This data describes a binding interaction between two proteins.

Residue-level contacts at the interface:
Residue L107 in chain A interacts with residue I102 in chain B (closest heavy-atom distance 3.9 Å).
Residue V141 in chain A contacts residue I92 in chain B (closest heavy-atom distance 3.9 Å).
Residue L103 in chain A contacts residue L131 in chain B (closest heavy-atom distance 3.7 Å).
Residue N91 in chain A interacts with residue L131 in chain B (closest heavy-atom distance 3.8 Å).
Residue V148 in chain A is in contact with residue G93 in chain B (closest heavy-atom distance 3.5 Å).
Residue K93 in chain A is in contact with residue N132 in chain B (closest heavy-atom distance 2.7 Å).
Residue G109 in chain A contacts residue S99 in chain B (closest heavy-atom distance 4.5 Å).
Residue A65 in chain A is in contact with residue A96 in chain B (closest heavy-atom distance 3.7 Å).
Residue L103 in chain A is in contact with residue I130 in chain B (closest heavy-atom distance 3.7 Å).
Residue G146 in chain A is in contact with residue G93 in chain B (closest heavy-atom distance 3.3 Å).
Residue G144 in chain A interacts with residue N101 in chain B (closest heavy-atom distance 4.4 Å).
Residue V148 in chain A is in contact with residue I92 in chain B (closest heavy-atom distance 4.0 Å).
Residue F89 in chain A contacts residue S124 in chain B (closest heavy-atom distance 3.4 Å).
Residue L103 in chain A contacts residue N127 in chain B (closest heavy-atom distance 3.5 Å).
Residue R101 in chain A interacts with residue L131 in chain B (closest heavy-atom distance 3.9 Å).
Residue L107 in chain A contacts residue E120 in chain B (closest heavy-atom distance 3.7 Å).
Residue K93 in chain A interacts with residue L131 in chain B (closest heavy-atom distance 3.6 Å).
Residue D67 in chain A contacts residue I92 in chain B (closest heavy-atom distance 3.8 Å).
Residue S105 in chain A contacts residue S99 in chain B (closest heavy-atom distance 4.3 Å).
Residue A65 in chain A contacts residue I92 in chain B (closest heavy-atom distance 3.6 Å).
Residue D143 in chain A is in contact with residue A96 in chain B (closest heavy-atom distance 3.2 Å).
Residue F64 in chain A interacts with residue S99 in chain B (closest heavy-atom distance 3.4 Å).
Residue N91 in chain A contacts residue N127 in chain B (closest heavy-atom distance 3.4 Å).
Residue V104 in chain A contacts residue I92 in chain B (closest heavy-atom distance 4.5 Å).
Residue D143 in chain A contacts residue G93 in chain B (closest heavy-atom distance 4.5 Å).
Residue G142 in chain A interacts with residue G93 in chain B (closest heavy-atom distance 4.2 Å).
Residue F89 in chain A is in contact with residue E120 in chain B (closest heavy-atom distance 4.0 Å).
Residue L103 in chain A interacts with residue I92 in chain B (closest heavy-atom distance 4.2 Å).
Residue S140 in chain A interacts with residue I92 in chain B (closest heavy-atom distance 3.7 Å).
Residue G144 in chain A is in contact with residue A96 in chain B (closest heavy-atom distance 4.4 Å).
Residue S105 in chain A is in contact with residue I123 in chain B (closest heavy-atom distance 3.6 Å).
Residue V104 in chain A contacts residue L95 in chain B (closest heavy-atom distance 4.5 Å).
Residue G146 in chain A interacts with residue D94 in chain B (closest heavy-atom distance 4.7 Å).
Residue G144 in chain A interacts with residue M97 in chain B (closest heavy-atom distance 3.9 Å).
Residue G146 in chain A is in contact with residue N85 in chain B (closest heavy-atom distance 3.1 Å).
Residue N91 in chain A contacts residue H128 in chain B (closest heavy-atom distance 4.5 Å).
Residue Y66 in chain A contacts residue I92 in chain B (closest heavy-atom distance 3.6 Å).
Residue L103 in chain A is in contact with residue L95 in chain B (closest heavy-atom distance 4.4 Å).
Residue E145 in chain A contacts residue M97 in chain B (closest heavy-atom distance 3.8 Å).
Residue A65 in chain A contacts residue L95 in chain B (closest heavy-atom distance 3.9 Å).
Residue F89 in chain A contacts residue N127 in chain B (closest heavy-atom distance 3.6 Å).
Residue A92 in chain A interacts with residue L131 in chain B (closest heavy-atom distance 4.0 Å).
Residue G142 in chain A is in contact with residue A96 in chain B (closest heavy-atom distance 3.4 Å).
Residue G144 in chain A contacts residue K100 in chain B (closest heavy-atom distance 3.5 Å).
Residue R101 in chain A is in contact with residue I130 in chain B (closest heavy-atom distance 3.4 Å).
Residue L107 in chain A contacts residue I123 in chain B (closest heavy-atom distance 4.3 Å).
Residue V148 in chain A contacts residue D91 in chain B (closest heavy-atom distance 3.8 Å).
Residue S106 in chain A is in contact with residue I102 in chain B (closest heavy-atom distance 4.2 Å).
Residue F64 in chain A interacts with residue A96 in chain B (closest heavy-atom distance 3.7 Å).
Residue F64 in chain A is in contact with residue K100 in chain B (closest heavy-atom distance 3.6 Å).
Residue G142 in chain A contacts residue I92 in chain B (closest heavy-atom distance 3.9 Å).
Residue S105 in chain A is in contact with residue N127 in chain B (closest heavy-atom distance 4.2 Å).
Residue D143 in chain A contacts residue M97 in chain B (closest heavy-atom distance 4.3 Å).
Residue S106 in chain A contacts residue I123 in chain B (closest heavy-atom distance 4.7 Å).
Residue F89 in chain A interacts with residue I123 in chain B (closest heavy-atom distance 3.5 Å).
Residue L147 in chain A is in contact with residue G93 in chain B (closest heavy-atom distance 4.7 Å).
Residue S106 in chain A contacts residue S99 in chain B (closest heavy-atom distance 2.6 Å).
Residue G146 in chain A is in contact with residue M97 in chain B (closest heavy-atom distance 3.4 Å).
Residue S105 in chain A is in contact with residue L95 in chain B (closest heavy-atom distance 3.9 Å).
Residue L107 in chain A contacts residue S99 in chain B (closest heavy-atom distance 4.6 Å).

Sequence of chain B:
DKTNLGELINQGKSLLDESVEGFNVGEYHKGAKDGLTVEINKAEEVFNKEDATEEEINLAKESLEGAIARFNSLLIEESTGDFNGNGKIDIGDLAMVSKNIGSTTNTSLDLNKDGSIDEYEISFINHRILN

Sequence of chain A:
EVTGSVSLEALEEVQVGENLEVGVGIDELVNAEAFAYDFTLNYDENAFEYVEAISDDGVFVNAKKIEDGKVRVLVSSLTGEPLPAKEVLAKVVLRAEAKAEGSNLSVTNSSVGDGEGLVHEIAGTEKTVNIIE